Sequence of the second protein:
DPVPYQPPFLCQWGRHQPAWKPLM

Sequence of the first protein:
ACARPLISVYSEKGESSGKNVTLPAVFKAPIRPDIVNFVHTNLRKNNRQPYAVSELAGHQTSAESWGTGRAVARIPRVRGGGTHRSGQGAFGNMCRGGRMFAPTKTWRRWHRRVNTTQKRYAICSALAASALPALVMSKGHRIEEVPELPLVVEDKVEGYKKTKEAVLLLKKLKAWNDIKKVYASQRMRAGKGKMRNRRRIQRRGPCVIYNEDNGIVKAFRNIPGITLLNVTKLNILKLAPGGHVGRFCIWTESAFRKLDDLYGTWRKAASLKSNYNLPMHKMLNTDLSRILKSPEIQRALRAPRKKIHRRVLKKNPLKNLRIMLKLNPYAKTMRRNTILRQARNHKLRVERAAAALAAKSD

Contacts between the two chains:
Residue G82 in the first protein interacts with residue V3 in the second protein (closest heavy-atom distance 4.1 Å).
Residue R70 in the first protein interacts with residue F9 in the second protein (closest heavy-atom distance 4.8 Å).
Residue W66 in the first protein is in contact with residue Q6 in the second protein (closest heavy-atom distance 3.7 Å).
Residue H84 in the first protein contacts residue V3 in the second protein (closest heavy-atom distance 3.9 Å).
Residue S86 in the first protein is in contact with residue Q6 in the second protein (closest heavy-atom distance 3.7 Å).
Residue T83 in the first protein is in contact with residue V3 in the second protein (closest heavy-atom distance 3.6 Å).
Residue G81 in the first protein is in contact with residue Y5 in the second protein (closest heavy-atom distance 4.3 Å).
Residue G87 in the first protein contacts residue Q6 in the second protein (closest heavy-atom distance 4.5 Å).

This data describes a binding interaction between two proteins.